Sequence of protein 2:
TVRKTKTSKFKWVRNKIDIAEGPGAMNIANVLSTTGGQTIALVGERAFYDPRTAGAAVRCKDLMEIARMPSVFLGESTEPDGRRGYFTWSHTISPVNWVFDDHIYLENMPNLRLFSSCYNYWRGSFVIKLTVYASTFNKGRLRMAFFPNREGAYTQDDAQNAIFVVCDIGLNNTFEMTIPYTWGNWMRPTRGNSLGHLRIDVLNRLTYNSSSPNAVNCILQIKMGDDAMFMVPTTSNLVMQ

The following describes two proteins that form a bound complex.

Sequence of protein 1:
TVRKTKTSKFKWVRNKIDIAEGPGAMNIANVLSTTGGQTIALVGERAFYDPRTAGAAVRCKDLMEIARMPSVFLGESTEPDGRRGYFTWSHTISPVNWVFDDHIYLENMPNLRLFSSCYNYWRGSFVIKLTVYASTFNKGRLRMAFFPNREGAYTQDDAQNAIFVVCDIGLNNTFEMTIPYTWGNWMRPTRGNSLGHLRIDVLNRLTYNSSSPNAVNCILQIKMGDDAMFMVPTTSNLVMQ

Contacts between the two chains:
Residue S214 in protein 1 is in contact with residue S214 in protein 2 (closest heavy-atom distance 2.3 Å).
Residue N212 in protein 1 is in contact with residue F140 in protein 2 (closest heavy-atom distance 4.6 Å).
Residue S213 in protein 1 contacts residue S213 in protein 2 (closest heavy-atom distance 4.0 Å).
Residue F140 in protein 1 is in contact with residue F140 in protein 2 (closest heavy-atom distance 2.1 Å).
Residue N212 in protein 1 interacts with residue S213 in protein 2 (closest heavy-atom distance 5.0 Å).
Residue N212 in protein 1 interacts with residue S214 in protein 2 (closest heavy-atom distance 3.2 Å).
Residue S213 in protein 1 interacts with residue S214 in protein 2 (closest heavy-atom distance 4.0 Å).